Sequence of protein 2:
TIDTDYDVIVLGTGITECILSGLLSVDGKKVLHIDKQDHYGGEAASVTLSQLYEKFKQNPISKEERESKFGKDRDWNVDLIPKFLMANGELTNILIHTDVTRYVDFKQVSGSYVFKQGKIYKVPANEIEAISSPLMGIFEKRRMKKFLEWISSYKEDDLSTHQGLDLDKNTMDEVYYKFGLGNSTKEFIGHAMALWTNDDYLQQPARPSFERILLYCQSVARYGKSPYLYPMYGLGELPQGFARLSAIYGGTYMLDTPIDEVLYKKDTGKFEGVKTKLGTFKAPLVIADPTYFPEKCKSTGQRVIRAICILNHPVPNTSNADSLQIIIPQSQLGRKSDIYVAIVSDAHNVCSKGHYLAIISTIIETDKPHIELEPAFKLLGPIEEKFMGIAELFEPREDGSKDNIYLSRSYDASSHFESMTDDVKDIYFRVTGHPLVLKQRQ

This data describes a binding interaction between two proteins.

Sequence of protein 1:
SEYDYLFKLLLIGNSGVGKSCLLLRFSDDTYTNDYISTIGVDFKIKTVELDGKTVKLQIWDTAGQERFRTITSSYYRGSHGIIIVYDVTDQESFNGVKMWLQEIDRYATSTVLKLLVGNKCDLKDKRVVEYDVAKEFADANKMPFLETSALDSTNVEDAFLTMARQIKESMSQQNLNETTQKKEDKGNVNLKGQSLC

Residue-level contacts at the interface:
Residue Y229 in protein 2 interacts with residue L198 in protein 1 (closest heavy-atom distance 3.4 Å).
Residue Y229 in protein 2 interacts with residue N192 in protein 1 (closest heavy-atom distance 3.3 Å).
Residue I8 in protein 2 interacts with residue R69 in protein 1 (closest heavy-atom distance 3.8 Å).
Residue R250 in protein 2 is in contact with residue Q67 in protein 1 (closest heavy-atom distance 3.5 Å).
Residue R228 in protein 2 is in contact with residue L198 in protein 1 (closest heavy-atom distance 3.4 Å).
Residue M238 in protein 2 is in contact with residue N190 in protein 1 (closest heavy-atom distance 3.7 Å).
Residue F112 in protein 2 is in contact with residue V191 in protein 1 (closest heavy-atom distance 2.8 Å).
Residue R80 in protein 2 is in contact with residue A110 in protein 1 (closest heavy-atom distance 3.7 Å).
Residue M260 in protein 2 is in contact with residue F70 in protein 1 (closest heavy-atom distance 3.8 Å).
Residue R108 in protein 2 contacts residue W62 in protein 1 (closest heavy-atom distance 3.4 Å).
Residue R228 in protein 2 is in contact with residue N192 in protein 1 (closest heavy-atom distance 3.8 Å).
Residue Y239 in protein 2 is in contact with residue R79 in protein 1 (closest heavy-atom distance 3.5 Å).
Residue R447 in protein 2 interacts with residue D44 in protein 1 (closest heavy-atom distance 3.1 Å).
Residue D111 in protein 2 interacts with residue N190 in protein 1 (closest heavy-atom distance 3.6 Å).
Residue T258 in protein 2 interacts with residue F70 in protein 1 (closest heavy-atom distance 3.7 Å).
Residue Y109 in protein 2 is in contact with residue W62 in protein 1 (closest heavy-atom distance 3.7 Å).
Residue K113 in protein 2 interacts with residue N190 in protein 1 (closest heavy-atom distance 3.7 Å).
Residue R228 in protein 2 contacts residue S197 in protein 1 (closest heavy-atom distance 3.1 Å).
Residue I102 in protein 2 contacts residue L193 in protein 1 (closest heavy-atom distance 2.9 Å).
Residue T107 in protein 2 interacts with residue L193 in protein 1 (closest heavy-atom distance 3.6 Å).
Residue A253 in protein 2 interacts with residue A65 in protein 1 (closest heavy-atom distance 3.5 Å).
Residue Y259 in protein 2 is in contact with residue T72 in protein 1 (closest heavy-atom distance 3.3 Å).
Residue Q114 in protein 2 interacts with residue V191 in protein 1 (closest heavy-atom distance 3.6 Å).
Residue R250 in protein 2 interacts with residue D63 in protein 1 (closest heavy-atom distance 2.9 Å).
Residue Y46 in protein 2 interacts with residue T74 in protein 1 (closest heavy-atom distance 3.4 Å).
Residue Y259 in protein 2 interacts with residue F70 in protein 1 (closest heavy-atom distance 3.3 Å).
Residue T7 in protein 2 is in contact with residue R69 in protein 1 (closest heavy-atom distance 3.6 Å).
Residue R250 in protein 2 is in contact with residue W62 in protein 1 (closest heavy-atom distance 3.6 Å).
Residue F112 in protein 2 interacts with residue L193 in protein 1 (closest heavy-atom distance 3.8 Å).
Residue Y109 in protein 2 contacts residue D44 in protein 1 (closest heavy-atom distance 2.5 Å).
Residue R108 in protein 2 is in contact with residue D44 in protein 1 (closest heavy-atom distance 3.0 Å).
Residue Q246 in protein 2 contacts residue S76 in protein 1 (closest heavy-atom distance 2.8 Å).
Residue D105 in protein 2 is in contact with residue K194 in protein 1 (closest heavy-atom distance 3.3 Å).
Residue Q246 in protein 2 is in contact with residue T74 in protein 1 (closest heavy-atom distance 3.0 Å).
Residue R80 in protein 2 interacts with residue D107 in protein 1 (closest heavy-atom distance 3.5 Å).
Residue F112 in protein 2 is in contact with residue N190 in protein 1 (closest heavy-atom distance 3.4 Å).
Residue R80 in protein 2 is in contact with residue R108 in protein 1 (closest heavy-atom distance 3.5 Å).
Residue R228 in protein 2 is in contact with residue Q196 in protein 1 (closest heavy-atom distance 3.5 Å).
Residue E243 in protein 2 interacts with residue R79 in protein 1 (closest heavy-atom distance 3.0 Å).
Residue Y229 in protein 2 interacts with residue L193 in protein 1 (closest heavy-atom distance 3.4 Å).
Residue C223 in protein 2 interacts with residue C206 in protein 1 (closest heavy-atom distance 3.5 Å).
Residue I254 in protein 2 is in contact with residue D44 in protein 1 (closest heavy-atom distance 3.5 Å).
Residue E243 in protein 2 contacts residue S76 in protein 1 (closest heavy-atom distance 3.7 Å).
Residue K113 in protein 2 contacts residue G189 in protein 1 (closest heavy-atom distance 3.8 Å).
Residue R228 in protein 2 interacts with residue G195 in protein 1 (closest heavy-atom distance 2.7 Å).
Residue R108 in protein 2 contacts residue F45 in protein 1 (closest heavy-atom distance 3.6 Å).
Residue I254 in protein 2 contacts residue G42 in protein 1 (closest heavy-atom distance 2.9 Å).
Residue I254 in protein 2 interacts with residue A65 in protein 1 (closest heavy-atom distance 3.6 Å).
Residue Q246 in protein 2 is in contact with residue S75 in protein 1 (closest heavy-atom distance 3.4 Å).
Residue I102 in protein 2 interacts with residue K194 in protein 1 (closest heavy-atom distance 3.5 Å).
Residue I8 in protein 2 is in contact with residue F70 in protein 1 (closest heavy-atom distance 3.8 Å).
Residue R250 in protein 2 interacts with residue Y77 in protein 1 (closest heavy-atom distance 3.8 Å).
Residue S158 in protein 2 contacts residue C206 in protein 1 (closest heavy-atom distance 3.3 Å).
Residue N83 in protein 2 interacts with residue R79 in protein 1 (closest heavy-atom distance 3.0 Å).
Residue Q446 in protein 2 contacts residue K194 in protein 1 (closest heavy-atom distance 3.6 Å).
Residue I254 in protein 2 interacts with residue I41 in protein 1 (closest heavy-atom distance 3.4 Å).
Residue R250 in protein 2 is in contact with residue D44 in protein 1 (closest heavy-atom distance 2.8 Å).
Residue A227 in protein 2 is in contact with residue L198 in protein 1 (closest heavy-atom distance 3.5 Å).
Residue Y46 in protein 2 is in contact with residue T72 in protein 1 (closest heavy-atom distance 2.7 Å).
Residue R228 in protein 2 is in contact with residue L193 in protein 1 (closest heavy-atom distance 3.2 Å).